Interface contacts:
Residue R38 in the first protein interacts with residue L9 in the second protein (closest heavy-atom distance 4.8 Å).
Residue W286 in the first protein contacts residue G5 in the second protein (closest heavy-atom distance 4.7 Å).
Residue F289 in the first protein interacts with residue S7 in the second protein (closest heavy-atom distance 3.5 Å).
Residue V303 in the first protein is in contact with residue G5 in the second protein (closest heavy-atom distance 3.9 Å).
Residue R37 in the first protein interacts with residue L9 in the second protein (closest heavy-atom distance 4.9 Å).
Residue W302 in the first protein is in contact with residue G5 in the second protein (closest heavy-atom distance 3.6 Å).

Sequence of the second protein:
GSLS

Sequence of the first protein:
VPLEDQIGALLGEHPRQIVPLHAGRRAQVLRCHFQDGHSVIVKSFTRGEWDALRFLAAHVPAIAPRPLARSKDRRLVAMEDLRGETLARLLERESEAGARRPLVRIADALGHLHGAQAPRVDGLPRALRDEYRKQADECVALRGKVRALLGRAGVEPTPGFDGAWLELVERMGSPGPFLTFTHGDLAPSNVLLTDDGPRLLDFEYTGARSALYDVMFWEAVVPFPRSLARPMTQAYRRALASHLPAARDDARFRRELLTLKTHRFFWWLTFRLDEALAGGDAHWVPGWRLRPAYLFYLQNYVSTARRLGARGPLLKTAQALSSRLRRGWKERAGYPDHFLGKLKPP

The following describes two proteins that form a bound complex.